Residue-level contacts at the interface:
Residue T34 in the first protein is in contact with residue L7 in the second protein (closest heavy-atom distance 2.8 Å).
Residue T34 in the first protein is in contact with residue S10 in the second protein (closest heavy-atom distance 4.8 Å).
Residue T34 in the first protein interacts with residue L11 in the second protein (closest heavy-atom distance 4.9 Å).
Residue L35 in the first protein contacts residue L7 in the second protein (closest heavy-atom distance 4.5 Å).

Sequence of the first protein:
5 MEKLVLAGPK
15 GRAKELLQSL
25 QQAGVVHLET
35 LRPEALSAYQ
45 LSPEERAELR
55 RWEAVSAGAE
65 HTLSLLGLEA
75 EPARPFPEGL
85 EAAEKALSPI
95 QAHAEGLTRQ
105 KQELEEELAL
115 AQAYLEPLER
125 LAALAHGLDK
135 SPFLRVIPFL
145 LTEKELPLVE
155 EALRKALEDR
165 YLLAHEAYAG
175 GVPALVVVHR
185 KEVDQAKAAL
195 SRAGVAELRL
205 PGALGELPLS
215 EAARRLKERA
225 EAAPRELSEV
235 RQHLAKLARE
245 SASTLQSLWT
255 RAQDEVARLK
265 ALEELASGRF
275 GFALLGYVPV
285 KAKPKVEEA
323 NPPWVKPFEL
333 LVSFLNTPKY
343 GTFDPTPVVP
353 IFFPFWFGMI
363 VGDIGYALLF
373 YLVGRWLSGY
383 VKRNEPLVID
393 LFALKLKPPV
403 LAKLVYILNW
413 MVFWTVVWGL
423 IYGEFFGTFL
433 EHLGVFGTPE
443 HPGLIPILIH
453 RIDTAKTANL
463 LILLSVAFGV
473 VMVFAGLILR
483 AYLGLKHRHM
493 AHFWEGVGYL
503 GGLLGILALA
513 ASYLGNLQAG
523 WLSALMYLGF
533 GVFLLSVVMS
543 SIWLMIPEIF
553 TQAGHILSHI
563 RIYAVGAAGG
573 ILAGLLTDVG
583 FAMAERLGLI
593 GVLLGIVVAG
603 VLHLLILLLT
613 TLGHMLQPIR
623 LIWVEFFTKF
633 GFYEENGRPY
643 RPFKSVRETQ

The following describes two proteins that form a bound complex.

Sequence of the second protein:
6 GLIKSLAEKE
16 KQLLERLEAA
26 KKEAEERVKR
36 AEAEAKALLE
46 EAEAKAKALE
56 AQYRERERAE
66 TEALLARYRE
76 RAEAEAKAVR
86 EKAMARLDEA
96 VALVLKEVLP